Sequence of the first protein:
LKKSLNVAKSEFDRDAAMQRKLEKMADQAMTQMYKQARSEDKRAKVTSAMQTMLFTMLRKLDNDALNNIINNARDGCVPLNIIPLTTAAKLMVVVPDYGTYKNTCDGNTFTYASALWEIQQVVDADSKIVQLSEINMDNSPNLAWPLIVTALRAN

Interface contacts:
Residue D168 in the first protein contacts residue K51 in the second protein (closest heavy-atom distance 4.5 Å).
Residue N123 in the first protein is in contact with residue Q74 in the second protein (closest heavy-atom distance 3.6 Å).
Residue M67 in the first protein is in contact with residue M134 in the second protein (closest heavy-atom distance 4.9 Å).
Residue V165 in the first protein contacts residue A68 in the second protein (closest heavy-atom distance 4.6 Å).
Residue E82 in the first protein contacts residue D83 in the second protein (closest heavy-atom distance 4.7 Å).
Residue P121 in the first protein contacts residue M75 in the second protein (closest heavy-atom distance 3.9 Å).
Residue P188 in the first protein contacts residue M72 in the second protein (closest heavy-atom distance 5.0 Å).
Residue K170 in the first protein interacts with residue Q61 in the second protein (closest heavy-atom distance 3.1 Å).
Residue A68 in the first protein interacts with residue I190 in the second protein (closest heavy-atom distance 4.0 Å).
Residue L64 in the first protein interacts with residue S169 in the second protein (closest heavy-atom distance 3.4 Å).
Residue E65 in the first protein is in contact with residue S169 in the second protein (closest heavy-atom distance 3.5 Å).
Residue A71 in the first protein contacts residue M134 in the second protein (closest heavy-atom distance 3.6 Å).
Residue M134 in the first protein interacts with residue A71 in the second protein (closest heavy-atom distance 3.6 Å).
Residue L64 in the first protein contacts residue Q163 in the second protein (closest heavy-atom distance 4.1 Å).
Residue L64 in the first protein contacts residue I171 in the second protein (closest heavy-atom distance 3.8 Å).
Residue M75 in the first protein is in contact with residue P121 in the second protein (closest heavy-atom distance 3.9 Å).
Residue D168 in the first protein interacts with residue E65 in the second protein (closest heavy-atom distance 4.4 Å).
Residue I190 in the first protein interacts with residue A71 in the second protein (closest heavy-atom distance 5.0 Å).
Residue M75 in the first protein contacts residue I124 in the second protein (closest heavy-atom distance 3.2 Å).
Residue L122 in the first protein interacts with residue M72 in the second protein (closest heavy-atom distance 4.1 Å).
Residue M72 in the first protein interacts with residue L122 in the second protein (closest heavy-atom distance 4.1 Å).
Residue M72 in the first protein contacts residue P188 in the second protein (closest heavy-atom distance 5.0 Å).
Residue E82 in the first protein contacts residue E82 in the second protein (closest heavy-atom distance 2.9 Å).
Residue S169 in the first protein is in contact with residue A68 in the second protein (closest heavy-atom distance 3.5 Å).
Residue S169 in the first protein interacts with residue E65 in the second protein (closest heavy-atom distance 3.5 Å).
Residue A68 in the first protein contacts residue S169 in the second protein (closest heavy-atom distance 3.5 Å).
Residue A71 in the first protein interacts with residue L122 in the second protein (closest heavy-atom distance 3.4 Å).
Residue L122 in the first protein interacts with residue M75 in the second protein (closest heavy-atom distance 3.5 Å).
Residue K51 in the first protein contacts residue K170 in the second protein (closest heavy-atom distance 3.2 Å).
Residue M72 in the first protein interacts with residue I190 in the second protein (closest heavy-atom distance 4.0 Å).
Residue E82 in the first protein interacts with residue R85 in the second protein (closest heavy-atom distance 4.3 Å).
Residue V165 in the first protein is in contact with residue L64 in the second protein (closest heavy-atom distance 4.2 Å).
Residue Q61 in the first protein interacts with residue K170 in the second protein (closest heavy-atom distance 3.1 Å).
Residue M75 in the first protein is in contact with residue N123 in the second protein (closest heavy-atom distance 3.3 Å).
Residue E82 in the first protein is in contact with residue A86 in the second protein (closest heavy-atom distance 4.5 Å).
Residue I190 in the first protein contacts residue A68 in the second protein (closest heavy-atom distance 4.0 Å).
Residue R85 in the first protein interacts with residue E82 in the second protein (closest heavy-atom distance 4.3 Å).
Residue M134 in the first protein interacts with residue M67 in the second protein (closest heavy-atom distance 4.9 Å).
Residue A68 in the first protein is in contact with residue V165 in the second protein (closest heavy-atom distance 4.6 Å).
Residue Q163 in the first protein contacts residue L64 in the second protein (closest heavy-atom distance 4.1 Å).
Residue K170 in the first protein is in contact with residue K51 in the second protein (closest heavy-atom distance 3.2 Å).
Residue L122 in the first protein is in contact with residue Q74 in the second protein (closest heavy-atom distance 3.1 Å).
Residue M75 in the first protein is in contact with residue L122 in the second protein (closest heavy-atom distance 3.5 Å).
Residue Q74 in the first protein interacts with residue L122 in the second protein (closest heavy-atom distance 3.1 Å).
Residue A71 in the first protein interacts with residue I190 in the second protein (closest heavy-atom distance 5.0 Å).
Residue E65 in the first protein interacts with residue D168 in the second protein (closest heavy-atom distance 4.4 Å).
Residue N123 in the first protein interacts with residue M75 in the second protein (closest heavy-atom distance 3.3 Å).
Residue L64 in the first protein contacts residue V165 in the second protein (closest heavy-atom distance 4.2 Å).
Residue L122 in the first protein is in contact with residue A71 in the second protein (closest heavy-atom distance 3.4 Å).
Residue D83 in the first protein contacts residue E82 in the second protein (closest heavy-atom distance 4.7 Å).
Residue K170 in the first protein is in contact with residue L64 in the second protein (closest heavy-atom distance 4.8 Å).
Residue K51 in the first protein is in contact with residue D168 in the second protein (closest heavy-atom distance 4.5 Å).
Residue I190 in the first protein contacts residue M72 in the second protein (closest heavy-atom distance 4.0 Å).
Residue I124 in the first protein contacts residue M75 in the second protein (closest heavy-atom distance 3.2 Å).
Residue A86 in the first protein is in contact with residue E82 in the second protein (closest heavy-atom distance 4.5 Å).
Residue Q74 in the first protein interacts with residue N123 in the second protein (closest heavy-atom distance 3.6 Å).
Residue L64 in the first protein interacts with residue K170 in the second protein (closest heavy-atom distance 4.8 Å).
Residue I171 in the first protein is in contact with residue L64 in the second protein (closest heavy-atom distance 3.8 Å).
Residue S169 in the first protein is in contact with residue L64 in the second protein (closest heavy-atom distance 3.4 Å).

Sequence of the second protein:
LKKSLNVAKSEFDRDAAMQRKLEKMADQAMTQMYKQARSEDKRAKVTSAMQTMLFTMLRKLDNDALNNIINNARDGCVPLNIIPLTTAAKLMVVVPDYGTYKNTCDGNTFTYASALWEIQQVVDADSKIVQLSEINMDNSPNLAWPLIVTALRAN

These two protein chains interact to form a complex.